Sequence of protein 2:
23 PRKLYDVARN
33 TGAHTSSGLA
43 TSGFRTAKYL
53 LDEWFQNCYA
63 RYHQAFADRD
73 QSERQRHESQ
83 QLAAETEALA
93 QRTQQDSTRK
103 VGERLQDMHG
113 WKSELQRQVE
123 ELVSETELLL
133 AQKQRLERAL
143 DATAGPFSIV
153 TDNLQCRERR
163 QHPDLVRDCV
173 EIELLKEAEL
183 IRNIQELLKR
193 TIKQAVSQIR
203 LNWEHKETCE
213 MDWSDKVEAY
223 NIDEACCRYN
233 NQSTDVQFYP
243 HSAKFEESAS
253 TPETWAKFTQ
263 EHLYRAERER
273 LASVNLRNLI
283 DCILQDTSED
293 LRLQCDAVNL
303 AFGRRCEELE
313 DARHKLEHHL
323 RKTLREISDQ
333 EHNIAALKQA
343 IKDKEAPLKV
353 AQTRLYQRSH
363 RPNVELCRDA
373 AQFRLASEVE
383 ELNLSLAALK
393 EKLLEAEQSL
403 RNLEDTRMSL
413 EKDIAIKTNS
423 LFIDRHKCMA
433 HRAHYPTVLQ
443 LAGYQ

Sequence of protein 1:
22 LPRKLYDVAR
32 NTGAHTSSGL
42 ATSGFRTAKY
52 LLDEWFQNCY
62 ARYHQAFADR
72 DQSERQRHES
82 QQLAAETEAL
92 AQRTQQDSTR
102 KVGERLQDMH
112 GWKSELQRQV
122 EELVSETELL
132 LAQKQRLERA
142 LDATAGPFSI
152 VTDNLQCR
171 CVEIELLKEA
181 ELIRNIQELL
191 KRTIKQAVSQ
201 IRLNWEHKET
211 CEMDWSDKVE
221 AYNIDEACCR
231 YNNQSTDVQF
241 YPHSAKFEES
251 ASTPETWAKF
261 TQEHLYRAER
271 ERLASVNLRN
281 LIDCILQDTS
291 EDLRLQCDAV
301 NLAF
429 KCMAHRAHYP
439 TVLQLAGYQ

Residue-level contacts at the interface:
Residue E367 in protein 2 is in contact with residue W257 in protein 1 (closest heavy-atom distance 2.4 Å).
Residue K394 in protein 2 interacts with residue Q77 in protein 1 (closest heavy-atom distance 3.4 Å).
Residue A398 in protein 2 interacts with residue Q77 in protein 1 (closest heavy-atom distance 3.4 Å).
Residue V381 in protein 2 is in contact with residue H243 in protein 1 (closest heavy-atom distance 3.4 Å).
Residue R376 in protein 2 is in contact with residue K102 in protein 1 (closest heavy-atom distance 3.5 Å).
Residue V168 in protein 2 interacts with residue L52 in protein 1 (closest heavy-atom distance 3.6 Å).
Residue N335 in protein 2 is in contact with residue R78 in protein 1 (closest heavy-atom distance 3.4 Å).
Residue T355 in protein 2 is in contact with residue Q239 in protein 1 (closest heavy-atom distance 2.9 Å).
Residue E380 in protein 2 contacts residue S99 in protein 1 (closest heavy-atom distance 3.4 Å).
Residue Y358 in protein 2 interacts with residue Y241 in protein 1 (closest heavy-atom distance 3.5 Å).
Residue R356 in protein 2 is in contact with residue S99 in protein 1 (closest heavy-atom distance 3.1 Å).
Residue P165 in protein 2 contacts residue W56 in protein 1 (closest heavy-atom distance 3.2 Å).
Residue Q374 in protein 2 contacts residue F247 in protein 1 (closest heavy-atom distance 3.5 Å).
Residue L377 in protein 2 interacts with residue S99 in protein 1 (closest heavy-atom distance 3.3 Å).
Residue K351 in protein 2 contacts residue F240 in protein 1 (closest heavy-atom distance 3.5 Å).
Residue Q374 in protein 2 is in contact with residue S250 in protein 1 (closest heavy-atom distance 3.2 Å).
Residue V352 in protein 2 interacts with residue Q96 in protein 1 (closest heavy-atom distance 3.4 Å).
Residue Q354 in protein 2 is in contact with residue F240 in protein 1 (closest heavy-atom distance 3.3 Å).
Residue D415 in protein 2 is in contact with residue R63 in protein 1 (closest heavy-atom distance 2.9 Å).
Residue R360 in protein 2 contacts residue D225 in protein 1 (closest heavy-atom distance 2.7 Å).
Residue E328 in protein 2 interacts with residue R78 in protein 1 (closest heavy-atom distance 2.9 Å).
Residue Q359 in protein 2 interacts with residue I224 in protein 1 (closest heavy-atom distance 3.2 Å).
Residue S401 in protein 2 is in contact with residue Q73 in protein 1 (closest heavy-atom distance 2.8 Å).
Residue R376 in protein 2 is in contact with residue T95 in protein 1 (closest heavy-atom distance 3.4 Å).
Residue P364 in protein 2 contacts residue E220 in protein 1 (closest heavy-atom distance 3.2 Å).
Residue T408 in protein 2 is in contact with residue D70 in protein 1 (closest heavy-atom distance 2.7 Å).
Residue R356 in protein 2 interacts with residue T100 in protein 1 (closest heavy-atom distance 2.8 Å).
Residue C369 in protein 2 is in contact with residue R106 in protein 1 (closest heavy-atom distance 3.5 Å).
Residue S411 in protein 2 contacts residue R63 in protein 1 (closest heavy-atom distance 2.6 Å).
Residue K351 in protein 2 interacts with residue Q239 in protein 1 (closest heavy-atom distance 3.3 Å).
Residue K346 in protein 2 interacts with residue E89 in protein 1 (closest heavy-atom distance 2.5 Å).
Residue L368 in protein 2 is in contact with residue A251 in protein 1 (closest heavy-atom distance 2.9 Å).
Residue K394 in protein 2 is in contact with residue E80 in protein 1 (closest heavy-atom distance 3.1 Å).
Residue R370 in protein 2 contacts residue S250 in protein 1 (closest heavy-atom distance 3.6 Å).
Residue S401 in protein 2 contacts residue S74 in protein 1 (closest heavy-atom distance 3.5 Å).
Residue N335 in protein 2 interacts with residue S81 in protein 1 (closest heavy-atom distance 3.5 Å).
Residue V352 in protein 2 contacts residue N232 in protein 1 (closest heavy-atom distance 3.3 Å).
Residue K317 in protein 2 contacts residue Y64 in protein 1 (closest heavy-atom distance 3.3 Å).
Residue R356 in protein 2 is in contact with residue C228 in protein 1 (closest heavy-atom distance 3.4 Å).
Residue K324 in protein 2 contacts residue R71 in protein 1 (closest heavy-atom distance 3.1 Å).
Residue Q332 in protein 2 is in contact with residue Q77 in protein 1 (closest heavy-atom distance 2.5 Å).
Residue K419 in protein 2 interacts with residue W56 in protein 1 (closest heavy-atom distance 3.2 Å).
Residue D331 in protein 2 interacts with residue R78 in protein 1 (closest heavy-atom distance 3.5 Å).
Residue L167 in protein 2 is in contact with residue Y51 in protein 1 (closest heavy-atom distance 3.0 Å).
Residue E397 in protein 2 is in contact with residue Q77 in protein 1 (closest heavy-atom distance 3.5 Å).
Residue T355 in protein 2 interacts with residue V238 in protein 1 (closest heavy-atom distance 3.4 Å).
Residue R370 in protein 2 contacts residue S252 in protein 1 (closest heavy-atom distance 2.9 Å).
Residue Q332 in protein 2 is in contact with residue S74 in protein 1 (closest heavy-atom distance 2.3 Å).
Residue N365 in protein 2 is in contact with residue D217 in protein 1 (closest heavy-atom distance 3.1 Å).
Residue C369 in protein 2 interacts with residue S252 in protein 1 (closest heavy-atom distance 3.2 Å).
Residue E383 in protein 2 contacts residue L91 in protein 1 (closest heavy-atom distance 3.3 Å).
Residue H362 in protein 2 contacts residue I224 in protein 1 (closest heavy-atom distance 3.3 Å).
Residue K346 in protein 2 contacts residue T88 in protein 1 (closest heavy-atom distance 3.4 Å).
Residue D166 in protein 2 contacts residue W56 in protein 1 (closest heavy-atom distance 3.3 Å).
Residue E367 in protein 2 interacts with residue K218 in protein 1 (closest heavy-atom distance 2.6 Å).
Residue L368 in protein 2 contacts residue S252 in protein 1 (closest heavy-atom distance 2.9 Å).
Residue Q332 in protein 2 interacts with residue R78 in protein 1 (closest heavy-atom distance 3.4 Å).
Residue E383 in protein 2 interacts with residue T95 in protein 1 (closest heavy-atom distance 3.6 Å).
Residue Q354 in protein 2 interacts with residue Y241 in protein 1 (closest heavy-atom distance 2.7 Å).
Residue D371 in protein 2 interacts with residue R106 in protein 1 (closest heavy-atom distance 3.5 Å).

This data describes a binding interaction between two proteins.